This data describes a binding interaction between two proteins.

Contacts between the two chains:
Residue M802 in protein 1 contacts residue I1251 in protein 2 (closest heavy-atom distance 4.3 Å).
Residue K795 in protein 1 interacts with residue E1208 in protein 2 (closest heavy-atom distance 4.6 Å).
Residue M802 in protein 1 is in contact with residue C1211 in protein 2 (closest heavy-atom distance 3.4 Å).
Residue L811 in protein 1 interacts with residue L1194 in protein 2 (closest heavy-atom distance 3.7 Å).
Residue V807 in protein 1 contacts residue P1233 in protein 2 (closest heavy-atom distance 4.2 Å).
Residue Q801 in protein 1 interacts with residue K1200 in protein 2 (closest heavy-atom distance 3.3 Å).
Residue A798 in protein 1 contacts residue L1204 in protein 2 (closest heavy-atom distance 4.5 Å).
Residue F813 in protein 1 interacts with residue T1189 in protein 2 (closest heavy-atom distance 3.7 Å).
Residue S854 in protein 1 contacts residue Q1244 in protein 2 (closest heavy-atom distance 4.9 Å).
Residue F813 in protein 1 is in contact with residue Y1190 in protein 2 (closest heavy-atom distance 3.6 Å).
Residue S851 in protein 1 contacts residue K1192 in protein 2 (closest heavy-atom distance 3.6 Å).
Residue E799 in protein 1 contacts residue I1251 in protein 2 (closest heavy-atom distance 3.2 Å).
Residue K795 in protein 1 is in contact with residue Y1210 in protein 2 (closest heavy-atom distance 3.9 Å).
Residue F855 in protein 1 contacts residue G1243 in protein 2 (closest heavy-atom distance 3.6 Å).
Residue N853 in protein 1 is in contact with residue K1192 in protein 2 (closest heavy-atom distance 3.1 Å).
Residue M802 in protein 1 contacts residue V1202 in protein 2 (closest heavy-atom distance 4.8 Å).
Residue G812 in protein 1 interacts with residue V1214 in protein 2 (closest heavy-atom distance 3.6 Å).
Residue M802 in protein 1 interacts with residue V1236 in protein 2 (closest heavy-atom distance 4.6 Å).
Residue F813 in protein 1 is in contact with residue P1215 in protein 2 (closest heavy-atom distance 4.5 Å).
Residue M802 in protein 1 interacts with residue Y1210 in protein 2 (closest heavy-atom distance 3.6 Å).
Residue M802 in protein 1 interacts with residue K1200 in protein 2 (closest heavy-atom distance 4.4 Å).
Residue V807 in protein 1 interacts with residue L1199 in protein 2 (closest heavy-atom distance 4.6 Å).
Residue G809 in protein 1 is in contact with residue P1233 in protein 2 (closest heavy-atom distance 4.0 Å).
Residue S854 in protein 1 contacts residue G1243 in protein 2 (closest heavy-atom distance 2.9 Å).
Residue T818 in protein 1 interacts with residue K1192 in protein 2 (closest heavy-atom distance 3.5 Å).
Residue F805 in protein 1 interacts with residue L1199 in protein 2 (closest heavy-atom distance 4.0 Å).
Residue R810 in protein 1 contacts residue N1232 in protein 2 (closest heavy-atom distance 2.6 Å).
Residue S854 in protein 1 contacts residue K1240 in protein 2 (closest heavy-atom distance 3.9 Å).
Residue K804 in protein 1 is in contact with residue Y1212 in protein 2 (closest heavy-atom distance 4.9 Å).
Residue F805 in protein 1 contacts residue G1198 in protein 2 (closest heavy-atom distance 3.4 Å).
Residue F805 in protein 1 interacts with residue K1200 in protein 2 (closest heavy-atom distance 3.3 Å).
Residue T808 in protein 1 is in contact with residue N1232 in protein 2 (closest heavy-atom distance 4.2 Å).
Residue F813 in protein 1 is in contact with residue D1230 in protein 2 (closest heavy-atom distance 3.5 Å).
Residue A798 in protein 1 contacts residue Y1210 in protein 2 (closest heavy-atom distance 3.5 Å).
Residue F805 in protein 1 interacts with residue Y1212 in protein 2 (closest heavy-atom distance 2.2 Å).
Residue F813 in protein 1 contacts residue R1216 in protein 2 (closest heavy-atom distance 3.6 Å).
Residue A798 in protein 1 interacts with residue V1202 in protein 2 (closest heavy-atom distance 4.0 Å).
Residue E860 in protein 1 contacts residue K1192 in protein 2 (closest heavy-atom distance 4.7 Å).
Residue M802 in protein 1 contacts residue A1235 in protein 2 (closest heavy-atom distance 3.7 Å).
Residue K806 in protein 1 interacts with residue Y1212 in protein 2 (closest heavy-atom distance 4.4 Å).
Residue E799 in protein 1 interacts with residue K1249 in protein 2 (closest heavy-atom distance 4.4 Å).
Residue E856 in protein 1 contacts residue Q1244 in protein 2 (closest heavy-atom distance 4.9 Å).
Residue K794 in protein 1 is in contact with residue L1204 in protein 2 (closest heavy-atom distance 4.6 Å).
Residue F855 in protein 1 interacts with residue Q1244 in protein 2 (closest heavy-atom distance 3.5 Å).
Residue E799 in protein 1 interacts with residue Y1210 in protein 2 (closest heavy-atom distance 3.8 Å).
Residue K795 in protein 1 contacts residue L1204 in protein 2 (closest heavy-atom distance 4.6 Å).
Residue Q801 in protein 1 is in contact with residue Y1212 in protein 2 (closest heavy-atom distance 3.8 Å).
Residue R810 in protein 1 interacts with residue P1233 in protein 2 (closest heavy-atom distance 5.0 Å).
Residue N803 in protein 1 is in contact with residue Y1212 in protein 2 (closest heavy-atom distance 4.4 Å).
Residue M802 in protein 1 interacts with residue Y1212 in protein 2 (closest heavy-atom distance 2.3 Å).
Residue L811 in protein 1 is in contact with residue V1214 in protein 2 (closest heavy-atom distance 4.3 Å).
Residue E856 in protein 1 contacts residue K1242 in protein 2 (closest heavy-atom distance 3.4 Å).
Residue E856 in protein 1 is in contact with residue G1243 in protein 2 (closest heavy-atom distance 5.0 Å).
Residue T808 in protein 1 is in contact with residue P1233 in protein 2 (closest heavy-atom distance 4.7 Å).
Residue F813 in protein 1 interacts with residue V1214 in protein 2 (closest heavy-atom distance 3.8 Å).
Residue F813 in protein 1 contacts residue S1191 in protein 2 (closest heavy-atom distance 3.3 Å).
Residue Q801 in protein 1 interacts with residue V1202 in protein 2 (closest heavy-atom distance 4.3 Å).

Sequence of protein 1:
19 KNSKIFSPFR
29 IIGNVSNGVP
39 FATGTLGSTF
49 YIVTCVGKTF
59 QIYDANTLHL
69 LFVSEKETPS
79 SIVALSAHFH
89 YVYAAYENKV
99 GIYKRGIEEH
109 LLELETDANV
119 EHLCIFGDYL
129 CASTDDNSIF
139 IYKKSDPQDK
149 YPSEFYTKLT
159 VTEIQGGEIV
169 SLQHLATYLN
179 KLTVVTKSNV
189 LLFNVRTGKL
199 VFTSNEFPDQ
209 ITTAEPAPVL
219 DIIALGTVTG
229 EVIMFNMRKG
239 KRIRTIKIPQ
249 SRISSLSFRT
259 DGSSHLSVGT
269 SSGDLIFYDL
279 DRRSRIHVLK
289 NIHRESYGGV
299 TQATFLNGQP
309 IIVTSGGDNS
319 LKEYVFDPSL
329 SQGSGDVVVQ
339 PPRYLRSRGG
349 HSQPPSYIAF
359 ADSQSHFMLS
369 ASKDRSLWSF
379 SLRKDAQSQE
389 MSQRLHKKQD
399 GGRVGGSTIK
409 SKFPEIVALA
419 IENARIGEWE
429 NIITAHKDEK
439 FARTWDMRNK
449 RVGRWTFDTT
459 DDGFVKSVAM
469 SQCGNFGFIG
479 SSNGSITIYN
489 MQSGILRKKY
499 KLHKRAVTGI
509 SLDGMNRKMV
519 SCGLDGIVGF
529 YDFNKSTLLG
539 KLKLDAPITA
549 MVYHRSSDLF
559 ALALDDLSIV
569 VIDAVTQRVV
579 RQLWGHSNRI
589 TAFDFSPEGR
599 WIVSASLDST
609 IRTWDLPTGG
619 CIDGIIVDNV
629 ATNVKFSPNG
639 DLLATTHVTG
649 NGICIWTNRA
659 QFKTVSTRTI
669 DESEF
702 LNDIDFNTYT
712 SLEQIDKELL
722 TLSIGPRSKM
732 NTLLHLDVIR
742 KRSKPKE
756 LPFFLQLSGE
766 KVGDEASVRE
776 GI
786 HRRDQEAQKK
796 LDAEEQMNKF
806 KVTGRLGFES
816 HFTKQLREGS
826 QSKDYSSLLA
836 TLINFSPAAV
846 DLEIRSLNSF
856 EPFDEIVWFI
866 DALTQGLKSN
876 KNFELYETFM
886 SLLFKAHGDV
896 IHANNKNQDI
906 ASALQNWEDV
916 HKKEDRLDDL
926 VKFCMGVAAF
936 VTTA

Sequence of protein 2:
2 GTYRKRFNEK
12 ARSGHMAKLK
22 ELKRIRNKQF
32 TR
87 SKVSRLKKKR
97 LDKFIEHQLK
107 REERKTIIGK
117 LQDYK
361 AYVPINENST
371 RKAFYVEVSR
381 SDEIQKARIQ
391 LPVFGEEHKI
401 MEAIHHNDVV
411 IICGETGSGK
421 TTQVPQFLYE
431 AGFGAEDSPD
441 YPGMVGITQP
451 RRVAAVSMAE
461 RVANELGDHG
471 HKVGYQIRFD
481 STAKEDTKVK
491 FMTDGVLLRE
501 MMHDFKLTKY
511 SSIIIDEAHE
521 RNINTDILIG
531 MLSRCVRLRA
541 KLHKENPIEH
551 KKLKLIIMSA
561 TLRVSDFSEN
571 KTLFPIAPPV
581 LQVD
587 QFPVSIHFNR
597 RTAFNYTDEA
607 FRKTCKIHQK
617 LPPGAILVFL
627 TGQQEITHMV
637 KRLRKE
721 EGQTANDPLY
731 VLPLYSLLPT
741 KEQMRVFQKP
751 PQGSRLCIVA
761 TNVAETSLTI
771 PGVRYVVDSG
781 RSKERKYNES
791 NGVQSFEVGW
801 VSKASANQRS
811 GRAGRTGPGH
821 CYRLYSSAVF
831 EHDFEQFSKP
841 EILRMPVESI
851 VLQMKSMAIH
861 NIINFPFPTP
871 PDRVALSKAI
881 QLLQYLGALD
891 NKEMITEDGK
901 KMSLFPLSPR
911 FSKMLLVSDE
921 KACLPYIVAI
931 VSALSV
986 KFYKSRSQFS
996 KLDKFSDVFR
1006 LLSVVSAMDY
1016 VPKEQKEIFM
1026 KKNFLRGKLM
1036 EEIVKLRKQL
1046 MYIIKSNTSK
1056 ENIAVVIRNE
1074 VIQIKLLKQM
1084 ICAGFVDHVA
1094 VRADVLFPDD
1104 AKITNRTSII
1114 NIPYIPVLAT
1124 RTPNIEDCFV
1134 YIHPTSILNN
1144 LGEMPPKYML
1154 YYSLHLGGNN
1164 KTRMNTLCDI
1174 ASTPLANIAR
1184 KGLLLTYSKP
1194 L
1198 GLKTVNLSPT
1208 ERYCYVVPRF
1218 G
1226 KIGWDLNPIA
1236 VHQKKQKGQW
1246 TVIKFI